The following describes two proteins that form a bound complex.

Sequence of the first protein:
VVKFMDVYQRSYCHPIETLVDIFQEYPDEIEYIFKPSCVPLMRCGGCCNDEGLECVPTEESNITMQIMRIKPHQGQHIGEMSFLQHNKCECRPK

Residue-level contacts at the interface:
Residue W50 in the second protein is in contact with residue K77 in the first protein (closest heavy-atom distance 4.6 Å).
Residue T30 in the second protein interacts with residue M74 in the first protein (closest heavy-atom distance 3.5 Å).
Residue W50 in the second protein contacts residue H79 in the first protein (closest heavy-atom distance 3.4 Å).
Residue Y32 in the second protein is in contact with residue H83 in the first protein (closest heavy-atom distance 3.7 Å).
Residue H107 in the second protein is in contact with residue H83 in the first protein (closest heavy-atom distance 4.4 Å).
Residue Y54 in the second protein interacts with residue M74 in the first protein (closest heavy-atom distance 3.9 Å).
Residue W108 in the second protein interacts with residue R75 in the first protein (closest heavy-atom distance 4.9 Å).
Residue Y102 in the second protein contacts residue I73 in the first protein (closest heavy-atom distance 2.8 Å).
Residue Y99 in the second protein interacts with residue Q80 in the first protein (closest heavy-atom distance 2.8 Å).
Residue G104 in the second protein interacts with residue R75 in the first protein (closest heavy-atom distance 2.7 Å).
Residue H101 in the second protein is in contact with residue G85 in the first protein (closest heavy-atom distance 3.3 Å).
Residue W50 in the second protein is in contact with residue G81 in the first protein (closest heavy-atom distance 3.6 Å).
Residue Y99 in the second protein is in contact with residue G81 in the first protein (closest heavy-atom distance 3.6 Å).
Residue Y54 in the second protein contacts residue Q82 in the first protein (closest heavy-atom distance 3.6 Å).
Residue Y99 in the second protein contacts residue Q82 in the first protein (closest heavy-atom distance 3.9 Å).
Residue Y103 in the second protein interacts with residue E86 in the first protein (closest heavy-atom distance 3.1 Å).
Residue G104 in the second protein interacts with residue E86 in the first protein (closest heavy-atom distance 2.8 Å).
Residue G33 in the second protein contacts residue Q82 in the first protein (closest heavy-atom distance 2.9 Å).
Residue N31 in the second protein contacts residue H83 in the first protein (closest heavy-atom distance 3.2 Å).
Residue S106 in the second protein is in contact with residue R75 in the first protein (closest heavy-atom distance 3.2 Å).
Residue S106 in the second protein contacts residue H83 in the first protein (closest heavy-atom distance 2.9 Å).
Residue Y32 in the second protein contacts residue I84 in the first protein (closest heavy-atom distance 3.4 Å).
Residue W108 in the second protein interacts with residue G81 in the first protein (closest heavy-atom distance 3.5 Å).
Residue W50 in the second protein interacts with residue Q82 in the first protein (closest heavy-atom distance 3.9 Å).
Residue Y102 in the second protein is in contact with residue G85 in the first protein (closest heavy-atom distance 3.2 Å).
Residue T30 in the second protein contacts residue Q82 in the first protein (closest heavy-atom distance 3.1 Å).
Residue P100 in the second protein interacts with residue I84 in the first protein (closest heavy-atom distance 4.2 Å).
Residue W108 in the second protein contacts residue Q80 in the first protein (closest heavy-atom distance 3.6 Å).
Residue Y99 in the second protein contacts residue H83 in the first protein (closest heavy-atom distance 4.5 Å).
Residue N31 in the second protein is in contact with residue Q82 in the first protein (closest heavy-atom distance 3.8 Å).
Residue W108 in the second protein contacts residue Q82 in the first protein (closest heavy-atom distance 3.6 Å).
Residue N52 in the second protein is in contact with residue Q82 in the first protein (closest heavy-atom distance 3.2 Å).
Residue N52 in the second protein interacts with residue I76 in the first protein (closest heavy-atom distance 4.1 Å).
Residue H101 in the second protein interacts with residue E86 in the first protein (closest heavy-atom distance 3.8 Å).
Residue P100 in the second protein interacts with residue H83 in the first protein (closest heavy-atom distance 2.6 Å).
Residue Y102 in the second protein interacts with residue M74 in the first protein (closest heavy-atom distance 4.6 Å).
Residue W108 in the second protein is in contact with residue K77 in the first protein (closest heavy-atom distance 4.1 Å).
Residue W108 in the second protein is in contact with residue Y38 in the first protein (closest heavy-atom distance 4.4 Å).
Residue Y32 in the second protein interacts with residue Q82 in the first protein (closest heavy-atom distance 3.7 Å).
Residue Y102 in the second protein interacts with residue R75 in the first protein (closest heavy-atom distance 3.1 Å).
Residue Y102 in the second protein interacts with residue I84 in the first protein (closest heavy-atom distance 3.5 Å).
Residue I51 in the second protein is in contact with residue Q82 in the first protein (closest heavy-atom distance 4.2 Å).
Residue S106 in the second protein interacts with residue Y38 in the first protein (closest heavy-atom distance 3.2 Å).
Residue Y102 in the second protein is in contact with residue E86 in the first protein (closest heavy-atom distance 3.0 Å).
Residue Y102 in the second protein contacts residue M87 in the first protein (closest heavy-atom distance 3.7 Å).
Residue N31 in the second protein interacts with residue I84 in the first protein (closest heavy-atom distance 3.3 Å).
Residue Y54 in the second protein is in contact with residue K41 in the first protein (closest heavy-atom distance 4.0 Å).
Residue Y102 in the second protein is in contact with residue H83 in the first protein (closest heavy-atom distance 3.5 Å).
Residue G33 in the second protein is in contact with residue H83 in the first protein (closest heavy-atom distance 4.9 Å).
Residue W50 in the second protein contacts residue Q80 in the first protein (closest heavy-atom distance 3.5 Å).
Residue H101 in the second protein interacts with residue H83 in the first protein (closest heavy-atom distance 4.7 Å).
Residue Y54 in the second protein is in contact with residue I76 in the first protein (closest heavy-atom distance 4.6 Å).
Residue N31 in the second protein interacts with residue M74 in the first protein (closest heavy-atom distance 3.6 Å).
Residue H101 in the second protein is in contact with residue I84 in the first protein (closest heavy-atom distance 3.3 Å).
Residue H101 in the second protein interacts with residue Q72 in the first protein (closest heavy-atom distance 4.1 Å).
Residue T53 in the second protein contacts residue Q82 in the first protein (closest heavy-atom distance 2.9 Å).
Residue G104 in the second protein is in contact with residue M87 in the first protein (closest heavy-atom distance 4.6 Å).
Residue S105 in the second protein is in contact with residue R75 in the first protein (closest heavy-atom distance 3.9 Å).
Residue W108 in the second protein contacts residue H83 in the first protein (closest heavy-atom distance 3.4 Å).
Residue T59 in the second protein interacts with residue H79 in the first protein (closest heavy-atom distance 3.8 Å).

Sequence of the second protein:
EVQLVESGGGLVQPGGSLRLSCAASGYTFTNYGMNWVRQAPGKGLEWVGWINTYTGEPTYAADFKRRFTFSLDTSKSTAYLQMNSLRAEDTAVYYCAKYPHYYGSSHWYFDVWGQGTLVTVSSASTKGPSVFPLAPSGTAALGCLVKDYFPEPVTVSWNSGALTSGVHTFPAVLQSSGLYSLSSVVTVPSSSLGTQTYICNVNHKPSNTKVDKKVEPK